This data describes a binding interaction between two proteins.

Contacts between the two chains:
Residue R542 in the second protein is in contact with residue S58 in the first protein (closest heavy-atom distance 2.8 Å).
Residue K543 in the second protein interacts with residue S58 in the first protein (closest heavy-atom distance 4.5 Å).
Residue H541 in the second protein interacts with residue T77 in the first protein (closest heavy-atom distance 3.9 Å).
Residue R542 in the second protein contacts residue G59 in the first protein (closest heavy-atom distance 3.9 Å).
Residue T538 in the second protein contacts residue Y57 in the first protein (closest heavy-atom distance 4.2 Å).
Residue H464 in the second protein is in contact with residue T77 in the first protein (closest heavy-atom distance 4.8 Å).
Residue H464 in the second protein contacts residue K79 in the first protein (closest heavy-atom distance 4.4 Å).
Residue V545 in the second protein interacts with residue Y60 in the first protein (closest heavy-atom distance 4.2 Å).
Residue H541 in the second protein is in contact with residue S33 in the first protein (closest heavy-atom distance 4.4 Å).
Residue P546 in the second protein is in contact with residue Y55 in the first protein (closest heavy-atom distance 3.9 Å).
Residue Y160 in the second protein is in contact with residue T61 in the first protein (closest heavy-atom distance 3.1 Å).
Residue Y160 in the second protein is in contact with residue Y63 in the first protein (closest heavy-atom distance 3.6 Å).
Residue P477 in the second protein is in contact with residue Y57 in the first protein (closest heavy-atom distance 4.2 Å).
Residue A544 in the second protein contacts residue S58 in the first protein (closest heavy-atom distance 2.3 Å).
Residue E478 in the second protein interacts with residue R105 in the first protein (closest heavy-atom distance 3.1 Å).
Residue E478 in the second protein is in contact with residue S34 in the first protein (closest heavy-atom distance 3.9 Å).
Residue P546 in the second protein is in contact with residue V109 in the first protein (closest heavy-atom distance 3.5 Å).
Residue P546 in the second protein is in contact with residue Y60 in the first protein (closest heavy-atom distance 3.1 Å).
Residue E478 in the second protein contacts residue Y57 in the first protein (closest heavy-atom distance 3.6 Å).
Residue I540 in the second protein is in contact with residue Y57 in the first protein (closest heavy-atom distance 4.8 Å).
Residue R542 in the second protein is in contact with residue I54 in the first protein (closest heavy-atom distance 3.4 Å).
Residue H464 in the second protein interacts with residue S78 in the first protein (closest heavy-atom distance 3.5 Å).
Residue V549 in the second protein interacts with residue Y55 in the first protein (closest heavy-atom distance 3.8 Å).
Residue H463 in the second protein contacts residue T77 in the first protein (closest heavy-atom distance 3.9 Å).
Residue P546 in the second protein interacts with residue S58 in the first protein (closest heavy-atom distance 3.7 Å).
Residue H463 in the second protein contacts residue N80 in the first protein (closest heavy-atom distance 4.9 Å).
Residue H463 in the second protein is in contact with residue S78 in the first protein (closest heavy-atom distance 3.3 Å).
Residue R542 in the second protein interacts with residue Y57 in the first protein (closest heavy-atom distance 3.3 Å).
Residue E478 in the second protein is in contact with residue W104 in the first protein (closest heavy-atom distance 3.4 Å).
Residue K543 in the second protein is in contact with residue Y57 in the first protein (closest heavy-atom distance 3.8 Å).
Residue A544 in the second protein contacts residue Y57 in the first protein (closest heavy-atom distance 3.4 Å).
Residue A550 in the second protein is in contact with residue W104 in the first protein (closest heavy-atom distance 5.0 Å).
Residue I540 in the second protein interacts with residue S33 in the first protein (closest heavy-atom distance 2.3 Å).
Residue G547 in the second protein interacts with residue V109 in the first protein (closest heavy-atom distance 4.6 Å).
Residue R542 in the second protein is in contact with residue I37 in the first protein (closest heavy-atom distance 4.2 Å).
Residue R471 in the second protein interacts with residue R105 in the first protein (closest heavy-atom distance 3.8 Å).
Residue A544 in the second protein contacts residue Y60 in the first protein (closest heavy-atom distance 4.2 Å).
Residue L539 in the second protein interacts with residue S33 in the first protein (closest heavy-atom distance 3.7 Å).
Residue V549 in the second protein interacts with residue Y57 in the first protein (closest heavy-atom distance 3.9 Å).
Residue R553 in the second protein interacts with residue Y57 in the first protein (closest heavy-atom distance 4.7 Å).
Residue V549 in the second protein is in contact with residue W104 in the first protein (closest heavy-atom distance 3.3 Å).
Residue L539 in the second protein is in contact with residue Y57 in the first protein (closest heavy-atom distance 3.2 Å).
Residue R542 in the second protein is in contact with residue S33 in the first protein (closest heavy-atom distance 4.0 Å).
Residue R162 in the second protein is in contact with residue Y60 in the first protein (closest heavy-atom distance 4.6 Å).
Residue R542 in the second protein interacts with residue Y55 in the first protein (closest heavy-atom distance 2.6 Å).
Residue I540 in the second protein interacts with residue T77 in the first protein (closest heavy-atom distance 3.4 Å).
Residue H464 in the second protein contacts residue N80 in the first protein (closest heavy-atom distance 3.6 Å).
Residue E478 in the second protein is in contact with residue N31 in the first protein (closest heavy-atom distance 3.1 Å).
Residue R542 in the second protein is in contact with residue S56 in the first protein (closest heavy-atom distance 2.4 Å).
Residue R553 in the second protein interacts with residue W104 in the first protein (closest heavy-atom distance 3.1 Å).
Residue R542 in the second protein is in contact with residue A75 in the first protein (closest heavy-atom distance 3.3 Å).
Residue V161 in the second protein interacts with residue Y60 in the first protein (closest heavy-atom distance 3.6 Å).
Residue R542 in the second protein contacts residue S35 in the first protein (closest heavy-atom distance 3.0 Å).
Residue V549 in the second protein is in contact with residue S56 in the first protein (closest heavy-atom distance 4.9 Å).
Residue R542 in the second protein is in contact with residue F32 in the first protein (closest heavy-atom distance 3.0 Å).
Residue V545 in the second protein is in contact with residue S58 in the first protein (closest heavy-atom distance 4.0 Å).

Sequence of the first protein:
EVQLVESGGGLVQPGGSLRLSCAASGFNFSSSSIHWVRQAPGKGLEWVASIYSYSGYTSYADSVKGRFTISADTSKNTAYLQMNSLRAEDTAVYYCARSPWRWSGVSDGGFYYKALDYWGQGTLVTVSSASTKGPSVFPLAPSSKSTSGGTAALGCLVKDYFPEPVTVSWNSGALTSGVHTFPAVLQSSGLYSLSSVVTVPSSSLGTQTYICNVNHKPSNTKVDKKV

Sequence of the second protein:
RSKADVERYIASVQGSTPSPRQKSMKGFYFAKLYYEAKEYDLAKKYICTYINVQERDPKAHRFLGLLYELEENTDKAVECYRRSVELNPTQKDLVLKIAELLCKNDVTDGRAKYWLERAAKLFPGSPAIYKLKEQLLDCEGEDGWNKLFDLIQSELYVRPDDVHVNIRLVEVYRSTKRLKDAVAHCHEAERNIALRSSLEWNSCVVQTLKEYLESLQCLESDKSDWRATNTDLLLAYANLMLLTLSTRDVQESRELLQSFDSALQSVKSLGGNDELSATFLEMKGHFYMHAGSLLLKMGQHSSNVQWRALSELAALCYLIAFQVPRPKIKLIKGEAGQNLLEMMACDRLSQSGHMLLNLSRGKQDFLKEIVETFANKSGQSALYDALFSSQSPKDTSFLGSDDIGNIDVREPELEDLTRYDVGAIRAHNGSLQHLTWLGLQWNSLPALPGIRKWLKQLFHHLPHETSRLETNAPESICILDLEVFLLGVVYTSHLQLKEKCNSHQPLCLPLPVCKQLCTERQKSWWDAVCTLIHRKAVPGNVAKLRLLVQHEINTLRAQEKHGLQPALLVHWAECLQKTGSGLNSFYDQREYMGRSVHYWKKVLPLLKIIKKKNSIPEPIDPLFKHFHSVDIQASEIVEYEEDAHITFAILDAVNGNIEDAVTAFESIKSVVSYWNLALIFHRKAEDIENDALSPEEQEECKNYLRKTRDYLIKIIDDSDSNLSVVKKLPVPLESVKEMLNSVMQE